Sequence of chain B:
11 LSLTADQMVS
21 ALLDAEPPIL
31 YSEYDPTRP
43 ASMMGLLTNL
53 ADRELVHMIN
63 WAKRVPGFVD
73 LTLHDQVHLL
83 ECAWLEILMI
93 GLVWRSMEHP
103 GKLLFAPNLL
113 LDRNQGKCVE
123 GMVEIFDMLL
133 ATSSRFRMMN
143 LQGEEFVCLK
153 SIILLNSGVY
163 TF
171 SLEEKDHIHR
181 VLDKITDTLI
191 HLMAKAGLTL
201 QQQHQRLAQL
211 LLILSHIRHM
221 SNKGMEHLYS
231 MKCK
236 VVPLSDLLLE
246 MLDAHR

Sequence of chain A:
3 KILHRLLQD

Interface contacts:
Residue K65 in chain B interacts with residue Q10 in chain A (closest heavy-atom distance 4.6 Å).
Residue L242 in chain B interacts with residue L8 in chain A (closest heavy-atom distance 4.3 Å).
Residue I61 in chain B is in contact with residue L9 in chain A (closest heavy-atom distance 3.7 Å).
Residue L75 in chain B contacts residue H6 in chain A (closest heavy-atom distance 4.0 Å).
Residue K65 in chain B is in contact with residue L9 in chain A (closest heavy-atom distance 3.2 Å).
Residue L242 in chain B interacts with residue L5 in chain A (closest heavy-atom distance 4.0 Å).
Residue V58 in chain B interacts with residue L8 in chain A (closest heavy-atom distance 4.7 Å).
Residue I61 in chain B contacts residue L8 in chain A (closest heavy-atom distance 3.7 Å).
Residue V79 in chain B is in contact with residue L5 in chain A (closest heavy-atom distance 3.4 Å).
Residue L82 in chain B contacts residue L5 in chain A (closest heavy-atom distance 3.8 Å).
Residue V79 in chain B contacts residue L9 in chain A (closest heavy-atom distance 3.9 Å).
Residue K65 in chain B contacts residue D11 in chain A (closest heavy-atom distance 3.9 Å).
Residue L75 in chain B contacts residue L9 in chain A (closest heavy-atom distance 4.8 Å).
Residue L82 in chain B is in contact with residue L9 in chain A (closest heavy-atom distance 4.0 Å).
Residue M246 in chain B contacts residue L5 in chain A (closest heavy-atom distance 3.7 Å).
Residue E83 in chain B interacts with residue L5 in chain A (closest heavy-atom distance 3.6 Å).
Residue I61 in chain B is in contact with residue L5 in chain A (closest heavy-atom distance 3.7 Å).
Residue K65 in chain B interacts with residue L8 in chain A (closest heavy-atom distance 3.0 Å).
Residue L75 in chain B is in contact with residue Q10 in chain A (closest heavy-atom distance 4.4 Å).
Residue N62 in chain B interacts with residue L8 in chain A (closest heavy-atom distance 4.7 Å).
Residue F70 in chain B contacts residue L9 in chain A (closest heavy-atom distance 4.3 Å).
Residue V79 in chain B is in contact with residue H6 in chain A (closest heavy-atom distance 4.3 Å).
Residue L242 in chain B interacts with residue I4 in chain A (closest heavy-atom distance 3.8 Å).
Residue Q78 in chain B contacts residue L9 in chain A (closest heavy-atom distance 3.8 Å).

The following describes two proteins that form a bound complex.